Sequence of the second protein:
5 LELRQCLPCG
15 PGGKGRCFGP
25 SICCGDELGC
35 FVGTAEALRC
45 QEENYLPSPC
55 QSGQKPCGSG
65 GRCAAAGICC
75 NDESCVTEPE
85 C

This data describes a binding interaction between two proteins.

Sequence of the first protein:
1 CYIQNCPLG

Residue-level contacts at the interface:
Residue D76 in the second protein interacts with residue Q4 in the first protein (closest heavy-atom distance 3.4 Å).
Residue P51 in the second protein interacts with residue C1 in the first protein (closest heavy-atom distance 3.9 Å).
Residue C54 in the second protein contacts residue C1 in the first protein (closest heavy-atom distance 3.0 Å).
Residue C21 in the second protein is in contact with residue Y2 in the first protein (closest heavy-atom distance 3.4 Å).
Residue R8 in the second protein interacts with residue C1 in the first protein (closest heavy-atom distance 4.0 Å).
Residue P24 in the second protein is in contact with residue N5 in the first protein (closest heavy-atom distance 4.6 Å).
Residue P24 in the second protein is in contact with residue Y2 in the first protein (closest heavy-atom distance 3.4 Å).
Residue F22 in the second protein contacts residue Y2 in the first protein (closest heavy-atom distance 3.8 Å).
Residue C10 in the second protein interacts with residue Y2 in the first protein (closest heavy-atom distance 3.8 Å).
Residue L7 in the second protein contacts residue I3 in the first protein (closest heavy-atom distance 3.6 Å).
Residue D76 in the second protein contacts residue N5 in the first protein (closest heavy-atom distance 4.7 Å).
Residue D76 in the second protein is in contact with residue Y2 in the first protein (closest heavy-atom distance 4.5 Å).
Residue P53 in the second protein interacts with residue C6 in the first protein (closest heavy-atom distance 3.5 Å).
Residue N75 in the second protein contacts residue Q4 in the first protein (closest heavy-atom distance 4.2 Å).
Residue G23 in the second protein interacts with residue Y2 in the first protein (closest heavy-atom distance 3.3 Å).
Residue P53 in the second protein contacts residue I3 in the first protein (closest heavy-atom distance 3.6 Å).
Residue Q55 in the second protein interacts with residue I3 in the first protein (closest heavy-atom distance 3.3 Å).
Residue C54 in the second protein contacts residue I3 in the first protein (closest heavy-atom distance 3.0 Å).
Residue Q55 in the second protein is in contact with residue Q4 in the first protein (closest heavy-atom distance 3.9 Å).
Residue L5 in the second protein is in contact with residue I3 in the first protein (closest heavy-atom distance 4.4 Å).
Residue C44 in the second protein contacts residue Y2 in the first protein (closest heavy-atom distance 2.6 Å).
Residue E47 in the second protein is in contact with residue C1 in the first protein (closest heavy-atom distance 2.8 Å).
Residue S52 in the second protein contacts residue C6 in the first protein (closest heavy-atom distance 4.5 Å).
Residue L50 in the second protein is in contact with residue C1 in the first protein (closest heavy-atom distance 2.6 Å).
Residue N48 in the second protein interacts with residue N5 in the first protein (closest heavy-atom distance 3.3 Å).
Residue S52 in the second protein is in contact with residue C1 in the first protein (closest heavy-atom distance 2.7 Å).
Residue P53 in the second protein interacts with residue C1 in the first protein (closest heavy-atom distance 3.3 Å).
Residue Q45 in the second protein interacts with residue Y2 in the first protein (closest heavy-atom distance 4.7 Å).
Residue C54 in the second protein is in contact with residue C6 in the first protein (closest heavy-atom distance 4.9 Å).
Residue N48 in the second protein interacts with residue C1 in the first protein (closest heavy-atom distance 4.0 Å).
Residue N48 in the second protein is in contact with residue Y2 in the first protein (closest heavy-atom distance 3.5 Å).
Residue E47 in the second protein interacts with residue Y2 in the first protein (closest heavy-atom distance 3.1 Å).
Residue G65 in the second protein is in contact with residue Q4 in the first protein (closest heavy-atom distance 4.9 Å).
Residue C54 in the second protein interacts with residue Y2 in the first protein (closest heavy-atom distance 4.0 Å).
Residue F22 in the second protein contacts residue Q4 in the first protein (closest heavy-atom distance 4.6 Å).
Residue C54 in the second protein is in contact with residue Q4 in the first protein (closest heavy-atom distance 4.8 Å).